Sequence of chain B:
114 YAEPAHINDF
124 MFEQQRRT

The following describes two proteins that form a bound complex.

Sequence of chain A:
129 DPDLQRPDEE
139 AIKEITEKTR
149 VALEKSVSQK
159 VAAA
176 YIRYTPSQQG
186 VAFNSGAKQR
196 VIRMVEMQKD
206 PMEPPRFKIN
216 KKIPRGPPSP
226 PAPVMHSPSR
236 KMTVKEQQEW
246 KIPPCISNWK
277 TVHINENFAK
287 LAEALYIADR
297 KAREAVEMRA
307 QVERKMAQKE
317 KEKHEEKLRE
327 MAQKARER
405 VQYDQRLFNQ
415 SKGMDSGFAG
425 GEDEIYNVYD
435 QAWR

Residue-level contacts at the interface:
Residue R178 in chain A is in contact with residue P117 in chain B (closest heavy-atom distance 4.2 Å).
Residue Y176 in chain A is in contact with residue A118 in chain B (closest heavy-atom distance 3.1 Å).
Residue Y176 in chain A contacts residue E116 in chain B (closest heavy-atom distance 5.0 Å).
Residue T180 in chain A is in contact with residue Y114 in chain B (closest heavy-atom distance 2.7 Å).
Residue R178 in chain A interacts with residue E116 in chain B (closest heavy-atom distance 2.8 Å).
Residue R178 in chain A contacts residue Y114 in chain B (closest heavy-atom distance 4.1 Å).
Residue S182 in chain A is in contact with residue Y114 in chain B (closest heavy-atom distance 4.7 Å).
Residue I177 in chain A is in contact with residue A118 in chain B (closest heavy-atom distance 4.4 Å).
Residue R178 in chain A contacts residue A115 in chain B (closest heavy-atom distance 3.7 Å).
Residue Y176 in chain A interacts with residue I120 in chain B (closest heavy-atom distance 4.7 Å).
Residue I177 in chain A is in contact with residue E116 in chain B (closest heavy-atom distance 3.7 Å).
Residue Y179 in chain A contacts residue A115 in chain B (closest heavy-atom distance 3.1 Å).
Residue Y176 in chain A contacts residue H119 in chain B (closest heavy-atom distance 4.7 Å).
Residue Y179 in chain A contacts residue Y114 in chain B (closest heavy-atom distance 3.2 Å).
Residue R178 in chain A is in contact with residue A118 in chain B (closest heavy-atom distance 4.3 Å).
Residue T180 in chain A interacts with residue A115 in chain B (closest heavy-atom distance 4.6 Å).
Residue Y179 in chain A contacts residue E116 in chain B (closest heavy-atom distance 4.3 Å).
Residue I177 in chain A is in contact with residue P117 in chain B (closest heavy-atom distance 4.4 Å).
Residue Y176 in chain A is in contact with residue P117 in chain B (closest heavy-atom distance 3.8 Å).